Contacts between the two chains:
Residue K238 in protein 2 contacts residue A70 in protein 1 (closest heavy-atom distance 3.5 Å).
Residue Y143 in protein 2 interacts with residue T52 in protein 1 (closest heavy-atom distance 3.6 Å).
Residue N225 in protein 2 is in contact with residue I90 in protein 1 (closest heavy-atom distance 3.8 Å).
Residue T229 in protein 2 contacts residue K86 in protein 1 (closest heavy-atom distance 3.7 Å).
Residue R254 in protein 2 interacts with residue V74 in protein 1 (closest heavy-atom distance 3.8 Å).
Residue R254 in protein 2 contacts residue Y71 in protein 1 (closest heavy-atom distance 3.8 Å).
Residue P307 in protein 2 contacts residue Y71 in protein 1 (closest heavy-atom distance 3.6 Å).
Residue S350 in protein 2 contacts residue H28 in protein 1 (closest heavy-atom distance 3.4 Å).
Residue E224 in protein 2 interacts with residue I90 in protein 1 (closest heavy-atom distance 3.5 Å).
Residue A26 in protein 2 contacts residue Y60 in protein 1 (closest heavy-atom distance 3.2 Å).
Residue T148 in protein 2 interacts with residue L45 in protein 1 (closest heavy-atom distance 3.6 Å).
Residue D25 in protein 2 contacts residue Y60 in protein 1 (closest heavy-atom distance 2.6 Å).
Residue E214 in protein 2 is in contact with residue Q67 in protein 1 (closest heavy-atom distance 3.2 Å).
Residue T351 in protein 2 contacts residue E47 in protein 1 (closest heavy-atom distance 2.5 Å).
Residue M355 in protein 2 contacts residue A40 in protein 1 (closest heavy-atom distance 3.8 Å).
Residue E167 in protein 2 contacts residue L45 in protein 1 (closest heavy-atom distance 3.5 Å).
Residue D25 in protein 2 contacts residue L57 in protein 1 (closest heavy-atom distance 3.4 Å).
Residue G308 in protein 2 is in contact with residue Y71 in protein 1 (closest heavy-atom distance 3.8 Å).
Residue Q354 in protein 2 interacts with residue A40 in protein 1 (closest heavy-atom distance 3.4 Å).
Residue I341 in protein 2 contacts residue Y60 in protein 1 (closest heavy-atom distance 3.4 Å).
Residue L349 in protein 2 contacts residue A51 in protein 1 (closest heavy-atom distance 3.7 Å).
Residue Y306 in protein 2 contacts residue Q67 in protein 1 (closest heavy-atom distance 3.7 Å).
Residue T229 in protein 2 is in contact with residue L78 in protein 1 (closest heavy-atom distance 3.4 Å).
Residue D25 in protein 2 is in contact with residue K59 in protein 1 (closest heavy-atom distance 3.0 Å).
Residue R254 in protein 2 contacts residue A70 in protein 1 (closest heavy-atom distance 3.2 Å).
Residue A228 in protein 2 contacts residue Q93 in protein 1 (closest heavy-atom distance 2.9 Å).
Residue S235 in protein 2 contacts residue D77 in protein 1 (closest heavy-atom distance 3.6 Å).
Residue C217 in protein 2 contacts residue Q67 in protein 1 (closest heavy-atom distance 2.6 Å).
Residue S233 in protein 2 interacts with residue D77 in protein 1 (closest heavy-atom distance 2.9 Å).
Residue P333 in protein 2 interacts with residue E61 in protein 1 (closest heavy-atom distance 3.8 Å).
Residue M227 in protein 2 interacts with residue Q93 in protein 1 (closest heavy-atom distance 3.1 Å).
Residue P307 in protein 2 contacts residue Q67 in protein 1 (closest heavy-atom distance 3.5 Å).
Residue Y337 in protein 2 is in contact with residue Y60 in protein 1 (closest heavy-atom distance 3.7 Å).
Residue Y218 in protein 2 contacts residue Y71 in protein 1 (closest heavy-atom distance 3.4 Å).
Residue E334 in protein 2 is in contact with residue Y60 in protein 1 (closest heavy-atom distance 3.5 Å).
Residue K238 in protein 2 contacts residue Q73 in protein 1 (closest heavy-atom distance 3.0 Å).
Residue S350 in protein 2 contacts residue E47 in protein 1 (closest heavy-atom distance 2.5 Å).
Residue E167 in protein 2 is in contact with residue K41 in protein 1 (closest heavy-atom distance 3.0 Å).
Residue P307 in protein 2 interacts with residue Q68 in protein 1 (closest heavy-atom distance 3.4 Å).
Residue L349 in protein 2 contacts residue L44 in protein 1 (closest heavy-atom distance 3.6 Å).
Residue A230 in protein 2 contacts residue L78 in protein 1 (closest heavy-atom distance 3.8 Å).
Residue T351 in protein 2 contacts residue V27 in protein 1 (closest heavy-atom distance 3.8 Å).
Residue K213 in protein 2 interacts with residue Q67 in protein 1 (closest heavy-atom distance 3.4 Å).
Residue S233 in protein 2 contacts residue V74 in protein 1 (closest heavy-atom distance 3.7 Å).
Residue L349 in protein 2 interacts with residue E47 in protein 1 (closest heavy-atom distance 3.3 Å).
Residue E224 in protein 2 contacts residue Q93 in protein 1 (closest heavy-atom distance 3.4 Å).
Residue E226 in protein 2 contacts residue L78 in protein 1 (closest heavy-atom distance 3.7 Å).
Residue Y218 in protein 2 interacts with residue Q75 in protein 1 (closest heavy-atom distance 3.8 Å).
Residue T351 in protein 2 is in contact with residue L44 in protein 1 (closest heavy-atom distance 3.4 Å).
Residue L349 in protein 2 contacts residue I48 in protein 1 (closest heavy-atom distance 3.5 Å).
Residue G146 in protein 2 contacts residue T52 in protein 1 (closest heavy-atom distance 3.0 Å).
Residue S233 in protein 2 contacts residue L78 in protein 1 (closest heavy-atom distance 3.8 Å).
Residue M355 in protein 2 interacts with residue L44 in protein 1 (closest heavy-atom distance 3.6 Å).
Residue E226 in protein 2 is in contact with residue Q75 in protein 1 (closest heavy-atom distance 3.0 Å).
Residue Q354 in protein 2 interacts with residue L35 in protein 1 (closest heavy-atom distance 3.7 Å).
Residue K215 in protein 2 is in contact with residue Q67 in protein 1 (closest heavy-atom distance 3.1 Å).
Residue N225 in protein 2 is in contact with residue K86 in protein 1 (closest heavy-atom distance 3.6 Å).
Residue A228 in protein 2 contacts residue L89 in protein 1 (closest heavy-atom distance 3.8 Å).
Residue E224 in protein 2 interacts with residue R94 in protein 1 (closest heavy-atom distance 3.1 Å).
Residue S235 in protein 2 interacts with residue Q73 in protein 1 (closest heavy-atom distance 3.5 Å).

This data describes a binding interaction between two proteins.

Sequence of protein 1:
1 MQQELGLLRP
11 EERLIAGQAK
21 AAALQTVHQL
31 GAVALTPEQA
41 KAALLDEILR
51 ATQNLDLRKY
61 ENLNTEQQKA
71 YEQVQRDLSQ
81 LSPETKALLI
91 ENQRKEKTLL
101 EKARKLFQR

Sequence of protein 2:
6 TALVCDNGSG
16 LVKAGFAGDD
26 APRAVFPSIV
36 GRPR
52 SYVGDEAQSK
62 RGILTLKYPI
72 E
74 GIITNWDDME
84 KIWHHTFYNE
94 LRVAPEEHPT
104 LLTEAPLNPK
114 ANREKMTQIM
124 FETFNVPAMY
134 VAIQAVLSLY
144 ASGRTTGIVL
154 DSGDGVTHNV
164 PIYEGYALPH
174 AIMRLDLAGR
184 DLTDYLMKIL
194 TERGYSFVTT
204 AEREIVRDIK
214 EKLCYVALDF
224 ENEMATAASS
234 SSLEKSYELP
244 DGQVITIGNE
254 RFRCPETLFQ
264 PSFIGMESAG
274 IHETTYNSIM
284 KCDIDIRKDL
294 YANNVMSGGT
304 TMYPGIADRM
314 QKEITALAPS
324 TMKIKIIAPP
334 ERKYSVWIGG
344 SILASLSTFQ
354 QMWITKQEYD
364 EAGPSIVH